Sequence of the first protein:
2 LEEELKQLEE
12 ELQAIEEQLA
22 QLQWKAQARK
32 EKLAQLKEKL

Contacts between the two chains:
Residue L34 in the second protein is in contact with residue L6 in the first protein (closest heavy-atom distance 4.6 Å).
Residue L41 in the second protein contacts residue L6 in the first protein (closest heavy-atom distance 3.5 Å).
Residue L37 in the second protein interacts with residue L2 in the first protein (closest heavy-atom distance 4.0 Å).
Residue I16 in the second protein is in contact with residue K26 in the first protein (closest heavy-atom distance 4.0 Å).
Residue L37 in the second protein is in contact with residue L6 in the first protein (closest heavy-atom distance 3.6 Å).
Residue Q19 in the second protein is in contact with residue L23 in the first protein (closest heavy-atom distance 3.5 Å).
Residue K40 in the second protein is in contact with residue L2 in the first protein (closest heavy-atom distance 4.2 Å).
Residue A27 in the second protein interacts with residue L13 in the first protein (closest heavy-atom distance 3.5 Å).
Residue L34 in the second protein interacts with residue L9 in the first protein (closest heavy-atom distance 3.2 Å).
Residue L37 in the second protein is in contact with residue L9 in the first protein (closest heavy-atom distance 4.6 Å).
Residue L6 in the second protein contacts residue L37 in the first protein (closest heavy-atom distance 3.4 Å).
Residue L9 in the second protein interacts with residue R30 in the first protein (closest heavy-atom distance 3.8 Å).
Residue K38 in the second protein interacts with residue L6 in the first protein (closest heavy-atom distance 4.6 Å).
Residue E10 in the second protein is in contact with residue K38 in the first protein (closest heavy-atom distance 3.7 Å).
Residue L13 in the second protein interacts with residue R30 in the first protein (closest heavy-atom distance 3.8 Å).
Residue K26 in the second protein interacts with residue I16 in the first protein (closest heavy-atom distance 4.0 Å).
Residue L20 in the second protein interacts with residue L23 in the first protein (closest heavy-atom distance 3.7 Å).
Residue L9 in the second protein is in contact with residue K33 in the first protein (closest heavy-atom distance 3.9 Å).
Residue K31 in the second protein interacts with residue E17 in the first protein (closest heavy-atom distance 3.8 Å).
Residue R30 in the second protein contacts residue L9 in the first protein (closest heavy-atom distance 3.5 Å).
Residue L6 in the second protein contacts residue L34 in the first protein (closest heavy-atom distance 3.4 Å).
Residue L20 in the second protein contacts residue Q24 in the first protein (closest heavy-atom distance 3.9 Å).
Residue L9 in the second protein is in contact with residue L37 in the first protein (closest heavy-atom distance 3.9 Å).
Residue E17 in the second protein contacts residue K31 in the first protein (closest heavy-atom distance 3.9 Å).
Residue L23 in the second protein contacts residue L20 in the first protein (closest heavy-atom distance 3.7 Å).
Residue E5 in the second protein contacts residue K33 in the first protein (closest heavy-atom distance 3.1 Å).
Residue L20 in the second protein is in contact with residue L20 in the first protein (closest heavy-atom distance 3.7 Å).
Residue I16 in the second protein is in contact with residue R30 in the first protein (closest heavy-atom distance 3.6 Å).
Residue L13 in the second protein contacts residue K31 in the first protein (closest heavy-atom distance 3.7 Å).
Residue L41 in the second protein interacts with residue L2 in the first protein (closest heavy-atom distance 4.2 Å).
Residue L34 in the second protein interacts with residue L13 in the first protein (closest heavy-atom distance 4.1 Å).
Residue K38 in the second protein interacts with residue E10 in the first protein (closest heavy-atom distance 4.7 Å).
Residue R30 in the second protein contacts residue E12 in the first protein (closest heavy-atom distance 2.8 Å).
Residue I16 in the second protein is in contact with residue L23 in the first protein (closest heavy-atom distance 3.6 Å).
Residue L6 in the second protein interacts with residue L41 in the first protein (closest heavy-atom distance 4.2 Å).
Residue L13 in the second protein is in contact with residue L34 in the first protein (closest heavy-atom distance 3.8 Å).
Residue L20 in the second protein is in contact with residue A27 in the first protein (closest heavy-atom distance 4.6 Å).
Residue L23 in the second protein contacts residue Q19 in the first protein (closest heavy-atom distance 3.3 Å).
Residue L9 in the second protein is in contact with residue L34 in the first protein (closest heavy-atom distance 3.9 Å).
Residue Q24 in the second protein is in contact with residue Q24 in the first protein (closest heavy-atom distance 4.0 Å).
Residue L2 in the second protein interacts with residue L41 in the first protein (closest heavy-atom distance 4.2 Å).
Residue I16 in the second protein is in contact with residue A27 in the first protein (closest heavy-atom distance 3.6 Å).
Residue L37 in the second protein interacts with residue E5 in the first protein (closest heavy-atom distance 4.3 Å).
Residue E5 in the second protein interacts with residue L37 in the first protein (closest heavy-atom distance 3.9 Å).
Residue L2 in the second protein interacts with residue K40 in the first protein (closest heavy-atom distance 4.2 Å).
Residue L2 in the second protein interacts with residue L37 in the first protein (closest heavy-atom distance 3.6 Å).
Residue K31 in the second protein contacts residue L13 in the first protein (closest heavy-atom distance 3.9 Å).
Residue R30 in the second protein interacts with residue L13 in the first protein (closest heavy-atom distance 3.7 Å).
Residue E10 in the second protein is in contact with residue L34 in the first protein (closest heavy-atom distance 4.0 Å).
Residue L6 in the second protein interacts with residue K38 in the first protein (closest heavy-atom distance 4.0 Å).
Residue L23 in the second protein contacts residue I16 in the first protein (closest heavy-atom distance 3.5 Å).
Residue L34 in the second protein is in contact with residue E10 in the first protein (closest heavy-atom distance 4.2 Å).
Residue Q24 in the second protein interacts with residue L20 in the first protein (closest heavy-atom distance 3.6 Å).
Residue A27 in the second protein is in contact with residue I16 in the first protein (closest heavy-atom distance 3.7 Å).
Residue L13 in the second protein interacts with residue A27 in the first protein (closest heavy-atom distance 3.5 Å).
Residue L23 in the second protein contacts residue L23 in the first protein (closest heavy-atom distance 3.5 Å).
Residue E12 in the second protein contacts residue R30 in the first protein (closest heavy-atom distance 3.0 Å).
Residue E17 in the second protein is in contact with residue A27 in the first protein (closest heavy-atom distance 4.3 Å).
Residue R30 in the second protein interacts with residue I16 in the first protein (closest heavy-atom distance 3.5 Å).
Residue K33 in the second protein contacts residue L9 in the first protein (closest heavy-atom distance 4.1 Å).

These two protein chains interact to form a complex.

Sequence of the second protein:
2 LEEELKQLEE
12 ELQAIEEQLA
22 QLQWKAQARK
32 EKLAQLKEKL